These two protein chains interact to form a complex.

Sequence of the second protein:
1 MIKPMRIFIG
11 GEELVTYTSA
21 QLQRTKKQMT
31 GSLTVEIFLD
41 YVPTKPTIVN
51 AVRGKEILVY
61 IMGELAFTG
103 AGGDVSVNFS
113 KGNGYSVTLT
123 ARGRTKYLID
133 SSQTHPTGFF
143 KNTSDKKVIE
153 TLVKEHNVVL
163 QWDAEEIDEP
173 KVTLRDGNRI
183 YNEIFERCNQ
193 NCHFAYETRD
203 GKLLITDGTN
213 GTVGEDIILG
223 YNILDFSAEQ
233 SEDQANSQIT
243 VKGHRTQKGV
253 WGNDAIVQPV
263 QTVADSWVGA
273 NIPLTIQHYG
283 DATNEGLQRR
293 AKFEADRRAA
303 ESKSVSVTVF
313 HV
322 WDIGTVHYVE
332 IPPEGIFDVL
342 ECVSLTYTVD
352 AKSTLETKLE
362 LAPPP

Interface contacts:
Residue G136 in the first protein contacts residue G11 in the second protein (closest heavy-atom distance 3.2 Å).
Residue A38 in the first protein is in contact with residue L226 in the second protein (closest heavy-atom distance 4.0 Å).
Residue Y48 in the first protein is in contact with residue H313 in the second protein (closest heavy-atom distance 4.3 Å).
Residue G43 in the first protein is in contact with residue G222 in the second protein (closest heavy-atom distance 3.8 Å).
Residue N137 in the first protein interacts with residue F8 in the second protein (closest heavy-atom distance 3.9 Å).
Residue N137 in the first protein contacts residue G11 in the second protein (closest heavy-atom distance 3.3 Å).
Residue F132 in the first protein contacts residue T16 in the second protein (closest heavy-atom distance 3.8 Å).
Residue L134 in the first protein contacts residue L14 in the second protein (closest heavy-atom distance 3.9 Å).
Residue S130 in the first protein is in contact with residue I48 in the second protein (closest heavy-atom distance 4.4 Å).
Residue F40 in the first protein contacts residue L226 in the second protein (closest heavy-atom distance 3.9 Å).
Residue L51 in the first protein interacts with residue S354 in the second protein (closest heavy-atom distance 4.0 Å).
Residue A36 in the first protein contacts residue S354 in the second protein (closest heavy-atom distance 4.5 Å).
Residue F42 in the first protein contacts residue L221 in the second protein (closest heavy-atom distance 3.5 Å).
Residue G133 in the first protein interacts with residue V15 in the second protein (closest heavy-atom distance 4.0 Å).
Residue G136 in the first protein contacts residue E12 in the second protein (closest heavy-atom distance 4.5 Å).
Residue F40 in the first protein interacts with residue N224 in the second protein (closest heavy-atom distance 3.5 Å).
Residue G35 in the first protein interacts with residue K353 in the second protein (closest heavy-atom distance 3.4 Å).
Residue F40 in the first protein interacts with residue F312 in the second protein (closest heavy-atom distance 4.1 Å).
Residue N34 in the first protein interacts with residue A352 in the second protein (closest heavy-atom distance 4.2 Å).
Residue F132 in the first protein interacts with residue N50 in the second protein (closest heavy-atom distance 3.7 Å).
Residue G136 in the first protein interacts with residue E13 in the second protein (closest heavy-atom distance 4.0 Å).
Residue S130 in the first protein is in contact with residue D40 in the second protein (closest heavy-atom distance 3.6 Å).
Residue F132 in the first protein contacts residue L121 in the second protein (closest heavy-atom distance 4.0 Å).
Residue A36 in the first protein contacts residue T355 in the second protein (closest heavy-atom distance 3.9 Å).
Residue S130 in the first protein contacts residue T47 in the second protein (closest heavy-atom distance 3.8 Å).
Residue A49 in the first protein is in contact with residue F312 in the second protein (closest heavy-atom distance 4.0 Å).
Residue G131 in the first protein is in contact with residue N50 in the second protein (closest heavy-atom distance 4.2 Å).
Residue V41 in the first protein interacts with residue I225 in the second protein (closest heavy-atom distance 3.2 Å).
Residue G133 in the first protein contacts residue T16 in the second protein (closest heavy-atom distance 4.3 Å).
Residue V128 in the first protein interacts with residue F38 in the second protein (closest heavy-atom distance 4.1 Å).
Residue A38 in the first protein is in contact with residue F312 in the second protein (closest heavy-atom distance 3.4 Å).
Residue D50 in the first protein interacts with residue I2 in the second protein (closest heavy-atom distance 3.2 Å).
Residue V135 in the first protein contacts residue E12 in the second protein (closest heavy-atom distance 3.6 Å).
Residue V41 in the first protein is in contact with residue L221 in the second protein (closest heavy-atom distance 3.6 Å).
Residue A36 in the first protein is in contact with residue F312 in the second protein (closest heavy-atom distance 4.0 Å).
Residue F132 in the first protein contacts residue I37 in the second protein (closest heavy-atom distance 3.9 Å).
Residue A49 in the first protein is in contact with residue I2 in the second protein (closest heavy-atom distance 3.8 Å).
Residue L51 in the first protein contacts residue D351 in the second protein (closest heavy-atom distance 4.1 Å).
Residue A49 in the first protein is in contact with residue H313 in the second protein (closest heavy-atom distance 3.6 Å).
Residue G131 in the first protein interacts with residue L39 in the second protein (closest heavy-atom distance 3.8 Å).
Residue V41 in the first protein contacts residue G222 in the second protein (closest heavy-atom distance 3.1 Å).
Residue V139 in the first protein contacts residue R6 in the second protein (closest heavy-atom distance 4.4 Å).
Residue L51 in the first protein interacts with residue K353 in the second protein (closest heavy-atom distance 3.7 Å).
Residue F42 in the first protein is in contact with residue G222 in the second protein (closest heavy-atom distance 3.9 Å).
Residue F132 in the first protein is in contact with residue V119 in the second protein (closest heavy-atom distance 4.3 Å).
Residue F40 in the first protein contacts residue Y223 in the second protein (closest heavy-atom distance 3.8 Å).
Residue V135 in the first protein interacts with residue V15 in the second protein (closest heavy-atom distance 3.5 Å).
Residue V135 in the first protein is in contact with residue G11 in the second protein (closest heavy-atom distance 4.3 Å).
Residue V128 in the first protein contacts residue D40 in the second protein (closest heavy-atom distance 4.0 Å).
Residue F40 in the first protein contacts residue I225 in the second protein (closest heavy-atom distance 3.8 Å).
Residue V135 in the first protein interacts with residue E13 in the second protein (closest heavy-atom distance 3.9 Å).
Residue L51 in the first protein is in contact with residue T355 in the second protein (closest heavy-atom distance 3.8 Å).
Residue L134 in the first protein is in contact with residue N50 in the second protein (closest heavy-atom distance 4.3 Å).
Residue L134 in the first protein contacts residue E12 in the second protein (closest heavy-atom distance 3.3 Å).
Residue G47 in the first protein is in contact with residue F312 in the second protein (closest heavy-atom distance 4.2 Å).
Residue F132 in the first protein is in contact with residue L39 in the second protein (closest heavy-atom distance 3.6 Å).
Residue Y48 in the first protein contacts residue F312 in the second protein (closest heavy-atom distance 4.0 Å).
Residue V41 in the first protein contacts residue L226 in the second protein (closest heavy-atom distance 4.0 Å).
Residue E39 in the first protein is in contact with residue L226 in the second protein (closest heavy-atom distance 3.7 Å).
Residue G131 in the first protein interacts with residue I48 in the second protein (closest heavy-atom distance 3.7 Å).

Sequence of the first protein:
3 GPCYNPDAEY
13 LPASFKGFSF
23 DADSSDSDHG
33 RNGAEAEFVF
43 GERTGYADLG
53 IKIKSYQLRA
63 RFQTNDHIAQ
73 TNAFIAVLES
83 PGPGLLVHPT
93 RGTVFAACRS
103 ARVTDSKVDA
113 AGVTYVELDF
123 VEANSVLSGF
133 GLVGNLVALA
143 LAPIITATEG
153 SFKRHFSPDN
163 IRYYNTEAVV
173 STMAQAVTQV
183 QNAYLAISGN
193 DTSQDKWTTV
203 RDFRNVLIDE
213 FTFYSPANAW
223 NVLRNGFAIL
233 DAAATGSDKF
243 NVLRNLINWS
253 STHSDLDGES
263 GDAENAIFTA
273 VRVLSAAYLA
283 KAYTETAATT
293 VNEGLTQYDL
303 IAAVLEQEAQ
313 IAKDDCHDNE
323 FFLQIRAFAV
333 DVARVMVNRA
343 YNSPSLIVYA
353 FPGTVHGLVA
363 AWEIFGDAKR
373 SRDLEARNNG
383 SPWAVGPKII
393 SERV